Residue-level contacts at the interface:
Residue V576 in the second protein is in contact with residue Q162 in the first protein (closest heavy-atom distance 3.7 Å).
Residue S452 in the second protein is in contact with residue V157 in the first protein (closest heavy-atom distance 3.7 Å).
Residue V576 in the second protein interacts with residue N160 in the first protein (closest heavy-atom distance 3.5 Å).
Residue E324 in the second protein interacts with residue R271 in the first protein (closest heavy-atom distance 3.4 Å).
Residue K330 in the second protein contacts residue D270 in the first protein (closest heavy-atom distance 3.4 Å).
Residue E451 in the second protein contacts residue V157 in the first protein (closest heavy-atom distance 2.9 Å).
Residue I528 in the second protein interacts with residue F282 in the first protein (closest heavy-atom distance 3.9 Å).
Residue Q531 in the second protein is in contact with residue L281 in the first protein (closest heavy-atom distance 3.5 Å).
Residue R453 in the second protein interacts with residue I304 in the first protein (closest heavy-atom distance 3.1 Å).
Residue K558 in the second protein is in contact with residue D273 in the first protein (closest heavy-atom distance 3.4 Å).
Residue K708 in the second protein interacts with residue N283 in the first protein (closest heavy-atom distance 3.5 Å).
Residue E701 in the second protein is in contact with residue T287 in the first protein (closest heavy-atom distance 3.9 Å).
Residue E324 in the second protein is in contact with residue K280 in the first protein (closest heavy-atom distance 2.5 Å).
Residue Q436 in the second protein interacts with residue D270 in the first protein (closest heavy-atom distance 3.8 Å).
Residue S704 in the second protein interacts with residue A253 in the first protein (closest heavy-atom distance 3.2 Å).
Residue V444 in the second protein interacts with residue S274 in the first protein (closest heavy-atom distance 2.8 Å).
Residue Q445 in the second protein interacts with residue S274 in the first protein (closest heavy-atom distance 3.4 Å).
Residue V576 in the second protein is in contact with residue W166 in the first protein (closest heavy-atom distance 4.0 Å).
Residue L572 in the second protein interacts with residue F275 in the first protein (closest heavy-atom distance 3.9 Å).
Residue K558 in the second protein is in contact with residue R272 in the first protein (closest heavy-atom distance 3.1 Å).
Residue Y560 in the second protein contacts residue R271 in the first protein (closest heavy-atom distance 3.5 Å).
Residue E451 in the second protein contacts residue R84 in the first protein (closest heavy-atom distance 2.8 Å).
Residue T574 in the second protein interacts with residue F158 in the first protein (closest heavy-atom distance 3.7 Å).
Residue I575 in the second protein contacts residue N160 in the first protein (closest heavy-atom distance 3.7 Å).
Residue Q445 in the second protein is in contact with residue R272 in the first protein (closest heavy-atom distance 3.3 Å).
Residue K708 in the second protein interacts with residue L281 in the first protein (closest heavy-atom distance 3.1 Å).
Residue K581 in the second protein contacts residue F128 in the first protein (closest heavy-atom distance 3.8 Å).
Residue R333 in the second protein contacts residue R271 in the first protein (closest heavy-atom distance 3.8 Å).
Residue E712 in the second protein contacts residue F282 in the first protein (closest heavy-atom distance 3.5 Å).
Residue K558 in the second protein is in contact with residue D270 in the first protein (closest heavy-atom distance 3.8 Å).
Residue S704 in the second protein contacts residue Y254 in the first protein (closest heavy-atom distance 3.5 Å).
Residue Q531 in the second protein interacts with residue F282 in the first protein (closest heavy-atom distance 3.5 Å).
Residue Y560 in the second protein is in contact with residue L281 in the first protein (closest heavy-atom distance 3.3 Å).
Residue L443 in the second protein is in contact with residue S274 in the first protein (closest heavy-atom distance 3.9 Å).
Residue P578 in the second protein interacts with residue Q162 in the first protein (closest heavy-atom distance 3.2 Å).
Residue V576 in the second protein is in contact with residue F128 in the first protein (closest heavy-atom distance 3.0 Å).
Residue Y560 in the second protein contacts residue T279 in the first protein (closest heavy-atom distance 3.2 Å).
Residue N447 in the second protein is in contact with residue N231 in the first protein (closest heavy-atom distance 3.4 Å).
Residue Q568 in the second protein is in contact with residue F275 in the first protein (closest heavy-atom distance 3.5 Å).
Residue L559 in the second protein is in contact with residue F275 in the first protein (closest heavy-atom distance 3.3 Å).
Residue R333 in the second protein is in contact with residue D270 in the first protein (closest heavy-atom distance 3.7 Å).
Residue Q445 in the second protein interacts with residue D273 in the first protein (closest heavy-atom distance 3.7 Å).
Residue Y570 in the second protein is in contact with residue R124 in the first protein (closest heavy-atom distance 3.7 Å).
Residue V446 in the second protein is in contact with residue S274 in the first protein (closest heavy-atom distance 3.4 Å).
Residue E712 in the second protein is in contact with residue L281 in the first protein (closest heavy-atom distance 2.7 Å).
Residue Q568 in the second protein is in contact with residue Y254 in the first protein (closest heavy-atom distance 3.7 Å).
Residue K573 in the second protein interacts with residue R124 in the first protein (closest heavy-atom distance 3.1 Å).
Residue E454 in the second protein contacts residue H86 in the first protein (closest heavy-atom distance 3.6 Å).
Residue I557 in the second protein is in contact with residue S274 in the first protein (closest heavy-atom distance 3.5 Å).
Residue Y560 in the second protein interacts with residue K280 in the first protein (closest heavy-atom distance 3.6 Å).
Residue T536 in the second protein is in contact with residue L281 in the first protein (closest heavy-atom distance 3.7 Å).
Residue Q531 in the second protein contacts residue N283 in the first protein (closest heavy-atom distance 3.4 Å).
Residue E701 in the second protein contacts residue Q289 in the first protein (closest heavy-atom distance 3.7 Å).
Residue K708 in the second protein is in contact with residue Y254 in the first protein (closest heavy-atom distance 3.7 Å).
Residue D449 in the second protein contacts residue V157 in the first protein (closest heavy-atom distance 3.4 Å).
Residue K708 in the second protein is in contact with residue K280 in the first protein (closest heavy-atom distance 2.4 Å).
Residue Y560 in the second protein is in contact with residue D273 in the first protein (closest heavy-atom distance 3.8 Å).
Residue E454 in the second protein interacts with residue N88 in the first protein (closest heavy-atom distance 3.2 Å).
Residue K558 in the second protein contacts residue S274 in the first protein (closest heavy-atom distance 3.2 Å).
Residue V446 in the second protein interacts with residue F275 in the first protein (closest heavy-atom distance 3.6 Å).

This data describes a binding interaction between two proteins.

Sequence of the first protein:
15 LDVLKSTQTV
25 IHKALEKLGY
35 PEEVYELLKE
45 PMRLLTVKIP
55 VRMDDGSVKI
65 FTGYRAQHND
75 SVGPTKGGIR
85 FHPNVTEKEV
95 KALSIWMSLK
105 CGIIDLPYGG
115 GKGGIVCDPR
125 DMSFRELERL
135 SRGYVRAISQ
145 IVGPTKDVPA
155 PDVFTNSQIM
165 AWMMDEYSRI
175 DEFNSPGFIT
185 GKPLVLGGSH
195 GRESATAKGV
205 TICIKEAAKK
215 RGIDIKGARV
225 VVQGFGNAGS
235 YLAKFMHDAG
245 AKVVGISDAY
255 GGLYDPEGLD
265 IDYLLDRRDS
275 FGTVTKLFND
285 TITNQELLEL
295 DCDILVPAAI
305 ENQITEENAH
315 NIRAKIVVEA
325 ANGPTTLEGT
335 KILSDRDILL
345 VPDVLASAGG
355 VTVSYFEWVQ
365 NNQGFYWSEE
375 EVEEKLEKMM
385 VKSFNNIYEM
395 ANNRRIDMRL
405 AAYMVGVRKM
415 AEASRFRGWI

Sequence of the second protein:
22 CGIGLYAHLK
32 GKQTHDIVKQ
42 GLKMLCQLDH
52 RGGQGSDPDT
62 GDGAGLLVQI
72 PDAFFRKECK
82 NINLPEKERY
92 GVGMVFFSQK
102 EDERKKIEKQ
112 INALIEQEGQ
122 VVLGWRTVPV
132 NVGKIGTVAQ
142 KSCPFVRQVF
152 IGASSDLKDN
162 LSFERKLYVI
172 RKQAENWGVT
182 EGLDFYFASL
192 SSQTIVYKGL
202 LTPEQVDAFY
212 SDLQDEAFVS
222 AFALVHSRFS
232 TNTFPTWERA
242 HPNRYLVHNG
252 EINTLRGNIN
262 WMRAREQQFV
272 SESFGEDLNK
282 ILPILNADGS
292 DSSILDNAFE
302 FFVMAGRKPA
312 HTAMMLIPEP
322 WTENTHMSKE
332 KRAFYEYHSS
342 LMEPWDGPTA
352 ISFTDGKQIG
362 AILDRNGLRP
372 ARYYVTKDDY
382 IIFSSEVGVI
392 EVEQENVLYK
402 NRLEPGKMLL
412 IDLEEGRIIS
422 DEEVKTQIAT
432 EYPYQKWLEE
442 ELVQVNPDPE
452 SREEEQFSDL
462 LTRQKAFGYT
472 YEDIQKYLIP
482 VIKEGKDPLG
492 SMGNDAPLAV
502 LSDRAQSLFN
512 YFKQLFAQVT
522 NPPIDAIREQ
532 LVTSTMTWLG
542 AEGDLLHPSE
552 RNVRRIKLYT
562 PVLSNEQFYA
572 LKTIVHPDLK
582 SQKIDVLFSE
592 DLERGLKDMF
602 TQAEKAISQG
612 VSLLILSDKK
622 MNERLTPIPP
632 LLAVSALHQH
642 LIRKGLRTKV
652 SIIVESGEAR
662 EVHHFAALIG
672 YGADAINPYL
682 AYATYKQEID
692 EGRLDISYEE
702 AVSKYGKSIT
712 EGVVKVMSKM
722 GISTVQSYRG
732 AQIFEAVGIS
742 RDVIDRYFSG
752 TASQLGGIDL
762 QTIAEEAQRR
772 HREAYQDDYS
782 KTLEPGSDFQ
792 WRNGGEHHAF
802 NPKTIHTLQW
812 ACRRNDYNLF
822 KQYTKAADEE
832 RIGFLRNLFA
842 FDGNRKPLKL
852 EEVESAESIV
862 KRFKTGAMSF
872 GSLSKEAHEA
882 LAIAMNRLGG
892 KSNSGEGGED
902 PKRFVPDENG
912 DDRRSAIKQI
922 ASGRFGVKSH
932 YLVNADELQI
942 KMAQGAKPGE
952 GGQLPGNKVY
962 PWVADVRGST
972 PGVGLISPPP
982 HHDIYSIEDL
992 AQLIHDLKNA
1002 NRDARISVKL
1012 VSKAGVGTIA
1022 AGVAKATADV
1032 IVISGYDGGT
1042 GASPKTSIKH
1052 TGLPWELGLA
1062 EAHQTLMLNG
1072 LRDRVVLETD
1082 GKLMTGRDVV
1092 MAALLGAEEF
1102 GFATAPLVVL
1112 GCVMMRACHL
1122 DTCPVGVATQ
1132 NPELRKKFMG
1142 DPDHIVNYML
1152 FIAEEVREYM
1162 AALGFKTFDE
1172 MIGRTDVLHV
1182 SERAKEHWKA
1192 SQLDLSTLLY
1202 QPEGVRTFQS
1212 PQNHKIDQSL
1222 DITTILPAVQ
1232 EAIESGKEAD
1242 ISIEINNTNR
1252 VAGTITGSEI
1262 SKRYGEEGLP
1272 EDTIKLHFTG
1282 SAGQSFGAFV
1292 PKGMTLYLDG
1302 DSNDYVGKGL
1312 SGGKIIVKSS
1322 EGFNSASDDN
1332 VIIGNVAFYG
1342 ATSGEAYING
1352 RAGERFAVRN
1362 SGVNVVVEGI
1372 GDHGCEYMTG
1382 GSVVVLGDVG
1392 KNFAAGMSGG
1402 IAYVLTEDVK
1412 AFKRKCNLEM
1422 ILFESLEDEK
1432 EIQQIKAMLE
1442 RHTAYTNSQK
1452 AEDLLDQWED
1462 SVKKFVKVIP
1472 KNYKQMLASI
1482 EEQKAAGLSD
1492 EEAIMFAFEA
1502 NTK